This data describes a binding interaction between two proteins.

Sequence of protein 2:
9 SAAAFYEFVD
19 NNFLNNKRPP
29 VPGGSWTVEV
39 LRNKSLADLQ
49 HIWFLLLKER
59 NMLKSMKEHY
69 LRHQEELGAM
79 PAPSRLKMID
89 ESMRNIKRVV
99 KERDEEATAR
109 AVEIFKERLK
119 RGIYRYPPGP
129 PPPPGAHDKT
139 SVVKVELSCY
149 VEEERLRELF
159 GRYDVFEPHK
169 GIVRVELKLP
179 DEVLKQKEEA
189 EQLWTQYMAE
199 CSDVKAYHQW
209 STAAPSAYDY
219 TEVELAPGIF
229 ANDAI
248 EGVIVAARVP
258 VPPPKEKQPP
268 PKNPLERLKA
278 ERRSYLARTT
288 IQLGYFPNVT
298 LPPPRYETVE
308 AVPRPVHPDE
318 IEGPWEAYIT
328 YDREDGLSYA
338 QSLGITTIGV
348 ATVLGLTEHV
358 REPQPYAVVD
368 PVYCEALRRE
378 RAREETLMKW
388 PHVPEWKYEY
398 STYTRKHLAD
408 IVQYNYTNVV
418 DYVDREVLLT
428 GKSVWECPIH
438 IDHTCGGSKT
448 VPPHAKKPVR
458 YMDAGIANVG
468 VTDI

Contacts between the two chains:
Residue L426 in protein 2 is in contact with residue F297 in protein 1 (closest heavy-atom distance 3.3 Å).
Residue P271 in protein 2 contacts residue V320 in protein 1 (closest heavy-atom distance 3.5 Å).
Residue R96 in protein 2 interacts with residue S355 in protein 1 (closest heavy-atom distance 2.9 Å).
Residue Q72 in protein 2 contacts residue G377 in protein 1 (closest heavy-atom distance 3.9 Å).
Residue A464 in protein 2 interacts with residue V333 in protein 1 (closest heavy-atom distance 3.5 Å).
Residue T441 in protein 2 is in contact with residue H345 in protein 1 (closest heavy-atom distance 3.5 Å).
Residue R70 in protein 2 interacts with residue Y386 in protein 1 (closest heavy-atom distance 3.7 Å).
Residue E278 in protein 2 interacts with residue L328 in protein 1 (closest heavy-atom distance 3.1 Å).
Residue Q72 in protein 2 interacts with residue R384 in protein 1 (closest heavy-atom distance 3.8 Å).
Residue V416 in protein 2 interacts with residue N375 in protein 1 (closest heavy-atom distance 3.6 Å).
Residue K65 in protein 2 contacts residue H374 in protein 1 (closest heavy-atom distance 2.8 Å).
Residue P450 in protein 2 interacts with residue R359 in protein 1 (closest heavy-atom distance 3.6 Å).
Residue L69 in protein 2 is in contact with residue L372 in protein 1 (closest heavy-atom distance 3.7 Å).
Residue N415 in protein 2 interacts with residue G377 in protein 1 (closest heavy-atom distance 3.2 Å).
Residue T401 in protein 2 is in contact with residue F346 in protein 1 (closest heavy-atom distance 3.2 Å).
Residue E73 in protein 2 is in contact with residue R384 in protein 1 (closest heavy-atom distance 3.0 Å).
Residue E66 in protein 2 contacts residue Y386 in protein 1 (closest heavy-atom distance 2.9 Å).
Residue S445 in protein 2 is in contact with residue P347 in protein 1 (closest heavy-atom distance 3.5 Å).
Residue N465 in protein 2 is in contact with residue V333 in protein 1 (closest heavy-atom distance 3.3 Å).
Residue T427 in protein 2 interacts with residue R295 in protein 1 (closest heavy-atom distance 3.6 Å).
Residue K95 in protein 2 interacts with residue E361 in protein 1 (closest heavy-atom distance 2.8 Å).
Residue T441 in protein 2 contacts residue F346 in protein 1 (closest heavy-atom distance 3.8 Å).
Residue E73 in protein 2 contacts residue K378 in protein 1 (closest heavy-atom distance 3.4 Å).
Residue Y411 in protein 2 contacts residue R370 in protein 1 (closest heavy-atom distance 3.2 Å).
Residue R274 in protein 2 is in contact with residue V326 in protein 1 (closest heavy-atom distance 3.1 Å).
Residue Y419 in protein 2 contacts residue K378 in protein 1 (closest heavy-atom distance 3.0 Å).
Residue T401 in protein 2 is in contact with residue H345 in protein 1 (closest heavy-atom distance 3.0 Å).
Residue N465 in protein 2 is in contact with residue G334 in protein 1 (closest heavy-atom distance 3.4 Å).
Residue N415 in protein 2 contacts residue M376 in protein 1 (closest heavy-atom distance 3.4 Å).
Residue K454 in protein 2 interacts with residue K341 in protein 1 (closest heavy-atom distance 3.2 Å).
Residue L69 in protein 2 interacts with residue P385 in protein 1 (closest heavy-atom distance 3.6 Å).
Residue R457 in protein 2 contacts residue Q339 in protein 1 (closest heavy-atom distance 3.7 Å).
Residue L275 in protein 2 contacts residue V326 in protein 1 (closest heavy-atom distance 3.6 Å).
Residue K454 in protein 2 contacts residue P343 in protein 1 (closest heavy-atom distance 3.8 Å).
Residue R96 in protein 2 interacts with residue L358 in protein 1 (closest heavy-atom distance 3.5 Å).
Residue T427 in protein 2 is in contact with residue F294 in protein 1 (closest heavy-atom distance 3.4 Å).
Residue L275 in protein 2 contacts residue L328 in protein 1 (closest heavy-atom distance 3.6 Å).
Residue H440 in protein 2 contacts residue H345 in protein 1 (closest heavy-atom distance 3.3 Å).
Residue R96 in protein 2 is in contact with residue D353 in protein 1 (closest heavy-atom distance 3.2 Å).
Residue R92 in protein 2 interacts with residue C365 in protein 1 (closest heavy-atom distance 2.8 Å).
Residue K65 in protein 2 is in contact with residue P373 in protein 1 (closest heavy-atom distance 3.5 Å).
Residue R402 in protein 2 contacts residue H345 in protein 1 (closest heavy-atom distance 3.7 Å).
Residue E278 in protein 2 is in contact with residue P331 in protein 1 (closest heavy-atom distance 3.3 Å).
Residue K446 in protein 2 interacts with residue I363 in protein 1 (closest heavy-atom distance 3.7 Å).
Residue K453 in protein 2 is in contact with residue K341 in protein 1 (closest heavy-atom distance 3.4 Å).
Residue P81 in protein 2 interacts with residue H374 in protein 1 (closest heavy-atom distance 3.6 Å).
Residue T414 in protein 2 interacts with residue P373 in protein 1 (closest heavy-atom distance 3.5 Å).
Residue W393 in protein 2 contacts residue P343 in protein 1 (closest heavy-atom distance 3.6 Å).
Residue P271 in protein 2 interacts with residue K324 in protein 1 (closest heavy-atom distance 3.3 Å).
Residue R274 in protein 2 contacts residue K324 in protein 1 (closest heavy-atom distance 3.7 Å).
Residue H437 in protein 2 interacts with residue M366 in protein 1 (closest heavy-atom distance 3.2 Å).
Residue K99 in protein 2 interacts with residue L357 in protein 1 (closest heavy-atom distance 3.6 Å).
Residue N270 in protein 2 is in contact with residue K324 in protein 1 (closest heavy-atom distance 3.8 Å).
Residue A452 in protein 2 is in contact with residue L342 in protein 1 (closest heavy-atom distance 3.4 Å).
Residue K85 in protein 2 interacts with residue H374 in protein 1 (closest heavy-atom distance 3.8 Å).
Residue Q72 in protein 2 is in contact with residue K378 in protein 1 (closest heavy-atom distance 3.5 Å).
Residue Q72 in protein 2 interacts with residue L379 in protein 1 (closest heavy-atom distance 3.6 Å).
Residue L69 in protein 2 contacts residue Y386 in protein 1 (closest heavy-atom distance 3.1 Å).
Residue R92 in protein 2 contacts residue L358 in protein 1 (closest heavy-atom distance 3.7 Å).
Residue R96 in protein 2 contacts residue L357 in protein 1 (closest heavy-atom distance 3.5 Å).

Sequence of protein 1:
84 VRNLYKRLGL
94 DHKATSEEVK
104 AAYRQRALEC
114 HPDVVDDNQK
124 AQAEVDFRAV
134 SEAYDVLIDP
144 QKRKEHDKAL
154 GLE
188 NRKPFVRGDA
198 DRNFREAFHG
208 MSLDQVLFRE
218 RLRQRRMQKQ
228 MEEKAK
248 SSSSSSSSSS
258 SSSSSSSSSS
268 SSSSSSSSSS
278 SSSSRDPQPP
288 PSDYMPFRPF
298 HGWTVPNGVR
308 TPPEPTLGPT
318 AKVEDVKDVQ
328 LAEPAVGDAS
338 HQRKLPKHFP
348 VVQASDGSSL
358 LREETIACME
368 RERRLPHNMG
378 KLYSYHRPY